Sequence of protein 1:
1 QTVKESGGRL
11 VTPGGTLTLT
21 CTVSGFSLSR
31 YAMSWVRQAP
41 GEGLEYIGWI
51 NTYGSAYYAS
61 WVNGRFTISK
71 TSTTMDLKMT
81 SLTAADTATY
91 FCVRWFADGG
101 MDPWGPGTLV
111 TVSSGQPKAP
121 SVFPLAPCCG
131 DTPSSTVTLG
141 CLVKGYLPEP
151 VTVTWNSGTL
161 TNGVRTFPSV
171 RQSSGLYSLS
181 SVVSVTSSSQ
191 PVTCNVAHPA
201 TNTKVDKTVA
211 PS

Sequence of protein 2:
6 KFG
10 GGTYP

The following describes two proteins that form a bound complex.

Residue-level contacts at the interface:
Residue A97 in protein 1 interacts with residue K6 in protein 2 (closest heavy-atom distance 2.4 Å).
Residue Y31 in protein 1 contacts residue T12 in protein 2 (closest heavy-atom distance 4.6 Å).
Residue W49 in protein 1 is in contact with residue G8 in protein 2 (closest heavy-atom distance 4.0 Å).
Residue Y31 in protein 1 interacts with residue G10 in protein 2 (closest heavy-atom distance 4.4 Å).
Residue W49 in protein 1 interacts with residue F7 in protein 2 (closest heavy-atom distance 4.9 Å).
Residue Y53 in protein 1 interacts with residue F7 in protein 2 (closest heavy-atom distance 3.1 Å).
Residue D98 in protein 1 is in contact with residue Y13 in protein 2 (closest heavy-atom distance 3.0 Å).
Residue A32 in protein 1 contacts residue G8 in protein 2 (closest heavy-atom distance 4.3 Å).
Residue D98 in protein 1 interacts with residue G11 in protein 2 (closest heavy-atom distance 4.8 Å).
Residue A97 in protein 1 interacts with residue G11 in protein 2 (closest heavy-atom distance 2.9 Å).
Residue T52 in protein 1 interacts with residue G8 in protein 2 (closest heavy-atom distance 3.0 Å).
Residue D102 in protein 1 is in contact with residue Y13 in protein 2 (closest heavy-atom distance 3.8 Å).
Residue N51 in protein 1 is in contact with residue F7 in protein 2 (closest heavy-atom distance 3.8 Å).
Residue N51 in protein 1 contacts residue G8 in protein 2 (closest heavy-atom distance 3.4 Å).
Residue F96 in protein 1 is in contact with residue P14 in protein 2 (closest heavy-atom distance 3.9 Å).
Residue F96 in protein 1 interacts with residue Y13 in protein 2 (closest heavy-atom distance 3.5 Å).
Residue Y57 in protein 1 interacts with residue F7 in protein 2 (closest heavy-atom distance 4.9 Å).
Residue T52 in protein 1 interacts with residue G10 in protein 2 (closest heavy-atom distance 3.7 Å).
Residue D98 in protein 1 contacts residue T12 in protein 2 (closest heavy-atom distance 3.5 Å).
Residue R30 in protein 1 contacts residue G11 in protein 2 (closest heavy-atom distance 3.0 Å).
Residue Y31 in protein 1 is in contact with residue G11 in protein 2 (closest heavy-atom distance 3.7 Å).
Residue A97 in protein 1 is in contact with residue G10 in protein 2 (closest heavy-atom distance 3.4 Å).
Residue F96 in protein 1 is in contact with residue T12 in protein 2 (closest heavy-atom distance 3.6 Å).
Residue Y53 in protein 1 contacts residue G8 in protein 2 (closest heavy-atom distance 4.1 Å).
Residue F96 in protein 1 contacts residue G11 in protein 2 (closest heavy-atom distance 3.5 Å).
Residue D98 in protein 1 contacts residue K6 in protein 2 (closest heavy-atom distance 4.2 Å).
Residue A97 in protein 1 interacts with residue T12 in protein 2 (closest heavy-atom distance 3.8 Å).
Residue A32 in protein 1 contacts residue G10 in protein 2 (closest heavy-atom distance 4.7 Å).
Residue R30 in protein 1 interacts with residue G10 in protein 2 (closest heavy-atom distance 3.1 Å).